Sequence of the first protein:
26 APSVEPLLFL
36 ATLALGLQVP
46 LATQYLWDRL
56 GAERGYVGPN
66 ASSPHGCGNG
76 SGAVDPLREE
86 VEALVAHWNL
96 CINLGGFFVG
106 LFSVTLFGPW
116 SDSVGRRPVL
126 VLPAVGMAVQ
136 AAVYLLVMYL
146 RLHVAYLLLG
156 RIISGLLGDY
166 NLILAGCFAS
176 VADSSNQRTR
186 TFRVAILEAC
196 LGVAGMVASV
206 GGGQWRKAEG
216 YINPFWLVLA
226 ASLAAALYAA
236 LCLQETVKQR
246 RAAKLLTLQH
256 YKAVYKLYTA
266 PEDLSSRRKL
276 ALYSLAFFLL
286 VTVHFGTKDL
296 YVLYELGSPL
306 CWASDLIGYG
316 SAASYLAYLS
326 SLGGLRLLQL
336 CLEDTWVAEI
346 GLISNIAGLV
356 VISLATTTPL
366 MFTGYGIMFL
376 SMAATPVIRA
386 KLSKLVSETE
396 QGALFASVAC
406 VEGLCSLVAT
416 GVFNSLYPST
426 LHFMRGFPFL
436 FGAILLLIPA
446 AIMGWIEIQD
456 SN

Residue-level contacts at the interface:
Residue G63 in the first protein contacts residue R104 in the second protein (closest heavy-atom distance 3.2 Å).
Residue A78 in the first protein is in contact with residue K46 in the second protein (closest heavy-atom distance 4.2 Å).
Residue A66 in the first protein interacts with residue L106 in the second protein (closest heavy-atom distance 3.8 Å).
Residue R211 in the first protein contacts residue L106 in the second protein (closest heavy-atom distance 4.1 Å).
Residue R83 in the first protein is in contact with residue E110 in the second protein (closest heavy-atom distance 2.1 Å).
Residue N74 in the first protein interacts with residue E110 in the second protein (closest heavy-atom distance 3.0 Å).
Residue W52 in the first protein contacts residue L106 in the second protein (closest heavy-atom distance 4.3 Å).
Residue V62 in the first protein contacts residue H53 in the second protein (closest heavy-atom distance 3.7 Å).
Residue I312 in the first protein is in contact with residue G107 in the second protein (closest heavy-atom distance 3.0 Å).
Residue K212 in the first protein interacts with residue G107 in the second protein (closest heavy-atom distance 4.1 Å).
Residue G73 in the first protein interacts with residue W112 in the second protein (closest heavy-atom distance 3.8 Å).
Residue N65 in the first protein contacts residue R104 in the second protein (closest heavy-atom distance 2.8 Å).
Residue Q49 in the first protein interacts with residue L106 in the second protein (closest heavy-atom distance 3.3 Å).
Residue R211 in the first protein is in contact with residue A105 in the second protein (closest heavy-atom distance 4.2 Å).
Residue S309 in the first protein is in contact with residue S108 in the second protein (closest heavy-atom distance 4.3 Å).
Residue V79 in the first protein is in contact with residue P48 in the second protein (closest heavy-atom distance 3.6 Å).
Residue P64 in the first protein contacts residue D102 in the second protein (closest heavy-atom distance 3.3 Å).
Residue G63 in the first protein interacts with residue Y38 in the second protein (closest heavy-atom distance 3.4 Å).
Residue Q49 in the first protein interacts with residue A105 in the second protein (closest heavy-atom distance 4.1 Å).
Residue G60 in the first protein contacts residue T64 in the second protein (closest heavy-atom distance 3.8 Å).
Residue Y61 in the first protein is in contact with residue W50 in the second protein (closest heavy-atom distance 3.8 Å).
Residue A308 in the first protein interacts with residue P109 in the second protein (closest heavy-atom distance 4.2 Å).
Residue V62 in the first protein contacts residue L51 in the second protein (closest heavy-atom distance 4.0 Å).
Residue A78 in the first protein interacts with residue Q42 in the second protein (closest heavy-atom distance 3.8 Å).
Residue Y61 in the first protein interacts with residue K62 in the second protein (closest heavy-atom distance 4.2 Å).
Residue Q49 in the first protein contacts residue R104 in the second protein (closest heavy-atom distance 4.0 Å).
Residue A57 in the first protein is in contact with residue K62 in the second protein (closest heavy-atom distance 3.9 Å).
Residue V62 in the first protein interacts with residue S52 in the second protein (closest heavy-atom distance 3.8 Å).
Residue N74 in the first protein interacts with residue W112 in the second protein (closest heavy-atom distance 3.5 Å).
Residue P69 in the first protein contacts residue W112 in the second protein (closest heavy-atom distance 4.1 Å).
Residue G63 in the first protein is in contact with residue W50 in the second protein (closest heavy-atom distance 4.2 Å).
Residue P69 in the first protein interacts with residue E110 in the second protein (closest heavy-atom distance 3.4 Å).
Residue R83 in the first protein contacts residue W50 in the second protein (closest heavy-atom distance 3.4 Å).
Residue S76 in the first protein contacts residue Q42 in the second protein (closest heavy-atom distance 2.2 Å).
Residue S309 in the first protein contacts residue P109 in the second protein (closest heavy-atom distance 4.3 Å).
Residue V62 in the first protein contacts residue W50 in the second protein (closest heavy-atom distance 3.1 Å).
Residue S67 in the first protein interacts with residue E110 in the second protein (closest heavy-atom distance 3.9 Å).
Residue V62 in the first protein interacts with residue K62 in the second protein (closest heavy-atom distance 3.5 Å).
Residue D53 in the first protein interacts with residue R104 in the second protein (closest heavy-atom distance 4.2 Å).
Residue R211 in the first protein is in contact with residue R104 in the second protein (closest heavy-atom distance 4.3 Å).
Residue V62 in the first protein is in contact with residue Y63 in the second protein (closest heavy-atom distance 3.4 Å).
Residue K212 in the first protein contacts residue R103 in the second protein (closest heavy-atom distance 4.0 Å).
Residue P64 in the first protein contacts residue W50 in the second protein (closest heavy-atom distance 3.4 Å).
Residue G75 in the first protein contacts residue W112 in the second protein (closest heavy-atom distance 3.5 Å).
Residue V79 in the first protein is in contact with residue G47 in the second protein (closest heavy-atom distance 4.0 Å).
Residue D80 in the first protein interacts with residue P48 in the second protein (closest heavy-atom distance 3.6 Å).
Residue K212 in the first protein interacts with residue S108 in the second protein (closest heavy-atom distance 3.2 Å).
Residue W307 in the first protein interacts with residue P109 in the second protein (closest heavy-atom distance 3.7 Å).
Residue R211 in the first protein is in contact with residue G107 in the second protein (closest heavy-atom distance 4.2 Å).
Residue P64 in the first protein contacts residue E110 in the second protein (closest heavy-atom distance 3.2 Å).
Residue S76 in the first protein interacts with residue Y98 in the second protein (closest heavy-atom distance 3.9 Å).
Residue P64 in the first protein is in contact with residue Y38 in the second protein (closest heavy-atom distance 3.6 Å).
Residue K212 in the first protein interacts with residue A105 in the second protein (closest heavy-atom distance 3.7 Å).
Residue D80 in the first protein contacts residue W50 in the second protein (closest heavy-atom distance 2.4 Å).
Residue A66 in the first protein interacts with residue E110 in the second protein (closest heavy-atom distance 4.3 Å).
Residue N65 in the first protein contacts residue L106 in the second protein (closest heavy-atom distance 3.1 Å).
Residue T48 in the first protein contacts residue L106 in the second protein (closest heavy-atom distance 3.4 Å).
Residue V62 in the first protein contacts residue T64 in the second protein (closest heavy-atom distance 3.5 Å).
Residue A308 in the first protein contacts residue Y111 in the second protein (closest heavy-atom distance 4.2 Å).
Residue N65 in the first protein interacts with residue D102 in the second protein (closest heavy-atom distance 4.3 Å).

The following describes two proteins that form a bound complex.

Sequence of the second protein:
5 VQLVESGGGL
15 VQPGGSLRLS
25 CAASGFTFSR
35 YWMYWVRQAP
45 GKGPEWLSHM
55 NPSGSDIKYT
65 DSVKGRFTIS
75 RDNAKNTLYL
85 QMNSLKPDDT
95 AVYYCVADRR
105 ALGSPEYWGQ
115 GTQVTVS